This data describes a binding interaction between two proteins.

Sequence of protein 2:
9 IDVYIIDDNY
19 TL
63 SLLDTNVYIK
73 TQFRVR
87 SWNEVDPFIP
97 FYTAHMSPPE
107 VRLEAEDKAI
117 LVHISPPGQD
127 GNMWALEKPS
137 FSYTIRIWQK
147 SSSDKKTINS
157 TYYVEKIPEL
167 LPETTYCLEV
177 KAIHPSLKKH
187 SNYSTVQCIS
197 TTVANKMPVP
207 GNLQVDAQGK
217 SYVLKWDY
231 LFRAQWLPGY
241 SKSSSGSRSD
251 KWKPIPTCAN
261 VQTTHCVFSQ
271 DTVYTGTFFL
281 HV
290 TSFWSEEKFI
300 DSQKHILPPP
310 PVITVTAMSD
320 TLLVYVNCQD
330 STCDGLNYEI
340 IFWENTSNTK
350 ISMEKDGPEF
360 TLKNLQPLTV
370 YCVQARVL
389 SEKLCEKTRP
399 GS

Contacts between the two chains:
Residue P181 in protein 2 contacts residue Q102 in protein 1 (closest heavy-atom distance 3.3 Å).
Residue Y240 in protein 2 contacts residue V81 in protein 1 (closest heavy-atom distance 3.7 Å).
Residue Y70 in protein 2 is in contact with residue K118 in protein 1 (closest heavy-atom distance 3.7 Å).
Residue N128 in protein 2 interacts with residue W122 in protein 1 (closest heavy-atom distance 2.7 Å).
Residue S245 in protein 2 contacts residue R67 in protein 1 (closest heavy-atom distance 2.8 Å).
Residue P135 in protein 2 contacts residue Q60 in protein 1 (closest heavy-atom distance 3.7 Å).
Residue S244 in protein 2 interacts with residue R67 in protein 1 (closest heavy-atom distance 3.6 Å).
Residue Q302 in protein 2 contacts residue K16 in protein 1 (closest heavy-atom distance 3.6 Å).
Residue Y274 in protein 2 interacts with residue R82 in protein 1 (closest heavy-atom distance 3.5 Å).
Residue K184 in protein 2 is in contact with residue L106 in protein 1 (closest heavy-atom distance 3.7 Å).
Residue L132 in protein 2 is in contact with residue L64 in protein 1 (closest heavy-atom distance 3.8 Å).
Residue L132 in protein 2 contacts residue W122 in protein 1 (closest heavy-atom distance 3.8 Å).
Residue Y240 in protein 2 contacts residue F63 in protein 1 (closest heavy-atom distance 3.4 Å).
Residue S244 in protein 2 interacts with residue F63 in protein 1 (closest heavy-atom distance 3.8 Å).
Residue D300 in protein 2 is in contact with residue Q89 in protein 1 (closest heavy-atom distance 3.5 Å).
Residue D66 in protein 2 interacts with residue R126 in protein 1 (closest heavy-atom distance 3.7 Å).
Residue Y240 in protein 2 contacts residue D85 in protein 1 (closest heavy-atom distance 3.3 Å).
Residue N68 in protein 2 contacts residue W122 in protein 1 (closest heavy-atom distance 3.4 Å).
Residue T275 in protein 2 is in contact with residue V81 in protein 1 (closest heavy-atom distance 3.7 Å).
Residue Y98 in protein 2 interacts with residue L115 in protein 1 (closest heavy-atom distance 3.4 Å).
Residue Y274 in protein 2 interacts with residue V81 in protein 1 (closest heavy-atom distance 3.6 Å).
Residue Y70 in protein 2 contacts residue S119 in protein 1 (closest heavy-atom distance 3.3 Å).
Residue G276 in protein 2 is in contact with residue D85 in protein 1 (closest heavy-atom distance 3.4 Å).
Residue S136 in protein 2 interacts with residue Q60 in protein 1 (closest heavy-atom distance 3.2 Å).
Residue N68 in protein 2 contacts residue S119 in protein 1 (closest heavy-atom distance 3.4 Å).
Residue D66 in protein 2 contacts residue W122 in protein 1 (closest heavy-atom distance 3.4 Å).
Residue Y274 in protein 2 is in contact with residue T78 in protein 1 (closest heavy-atom distance 3.2 Å).
Residue R248 in protein 2 is in contact with residue N69 in protein 1 (closest heavy-atom distance 2.9 Å).
Residue Q302 in protein 2 is in contact with residue Q89 in protein 1 (closest heavy-atom distance 3.1 Å).
Residue P181 in protein 2 interacts with residue K95 in protein 1 (closest heavy-atom distance 3.5 Å).
Residue Y98 in protein 2 interacts with residue M110 in protein 1 (closest heavy-atom distance 3.6 Å).
Residue L132 in protein 2 is in contact with residue Q125 in protein 1 (closest heavy-atom distance 3.4 Å).
Residue Y274 in protein 2 is in contact with residue E77 in protein 1 (closest heavy-atom distance 3.4 Å).
Residue E133 in protein 2 interacts with residue K118 in protein 1 (closest heavy-atom distance 3.4 Å).
Residue G334 in protein 2 is in contact with residue N2 in protein 1 (closest heavy-atom distance 3.6 Å).
Residue N68 in protein 2 is in contact with residue R123 in protein 1 (closest heavy-atom distance 4.0 Å).
Residue L132 in protein 2 interacts with residue N61 in protein 1 (closest heavy-atom distance 3.8 Å).
Residue L183 in protein 2 interacts with residue E109 in protein 1 (closest heavy-atom distance 3.4 Å).
Residue P135 in protein 2 interacts with residue L64 in protein 1 (closest heavy-atom distance 4.0 Å).
Residue G334 in protein 2 interacts with residue I1 in protein 1 (closest heavy-atom distance 3.4 Å).
Residue Y70 in protein 2 contacts residue L115 in protein 1 (closest heavy-atom distance 3.5 Å).
Residue Y240 in protein 2 contacts residue L84 in protein 1 (closest heavy-atom distance 3.6 Å).
Residue G239 in protein 2 interacts with residue D85 in protein 1 (closest heavy-atom distance 3.2 Å).
Residue Y98 in protein 2 contacts residue S111 in protein 1 (closest heavy-atom distance 3.9 Å).
Residue G276 in protein 2 contacts residue Q89 in protein 1 (closest heavy-atom distance 3.9 Å).
Residue Y240 in protein 2 interacts with residue H88 in protein 1 (closest heavy-atom distance 3.6 Å).
Residue T275 in protein 2 contacts residue D85 in protein 1 (closest heavy-atom distance 3.8 Å).
Residue A131 in protein 2 is in contact with residue L64 in protein 1 (closest heavy-atom distance 3.5 Å).
Residue R248 in protein 2 contacts residue R67 in protein 1 (closest heavy-atom distance 3.5 Å).
Residue L64 in protein 2 is in contact with residue K129 in protein 1 (closest heavy-atom distance 2.8 Å).
Residue L183 in protein 2 interacts with residue M110 in protein 1 (closest heavy-atom distance 3.9 Å).
Residue S182 in protein 2 contacts residue E109 in protein 1 (closest heavy-atom distance 3.5 Å).
Residue S243 in protein 2 contacts residue H88 in protein 1 (closest heavy-atom distance 3.3 Å).
Residue I71 in protein 2 interacts with residue R123 in protein 1 (closest heavy-atom distance 3.9 Å).
Residue S182 in protein 2 interacts with residue K95 in protein 1 (closest heavy-atom distance 3.2 Å).
Residue F97 in protein 2 interacts with residue K118 in protein 1 (closest heavy-atom distance 3.7 Å).
Residue T277 in protein 2 is in contact with residue Q89 in protein 1 (closest heavy-atom distance 3.5 Å).
Residue T67 in protein 2 is in contact with residue W122 in protein 1 (closest heavy-atom distance 3.3 Å).
Residue T277 in protein 2 interacts with residue D85 in protein 1 (closest heavy-atom distance 2.7 Å).
Residue I95 in protein 2 interacts with residue L115 in protein 1 (closest heavy-atom distance 3.8 Å).

Sequence of protein 1:
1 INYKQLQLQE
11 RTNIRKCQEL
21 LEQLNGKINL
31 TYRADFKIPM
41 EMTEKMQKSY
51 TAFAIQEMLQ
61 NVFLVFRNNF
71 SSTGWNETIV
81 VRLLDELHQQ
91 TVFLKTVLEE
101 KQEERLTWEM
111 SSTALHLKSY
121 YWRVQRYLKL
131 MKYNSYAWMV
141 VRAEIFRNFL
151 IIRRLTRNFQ